Sequence of the second protein:
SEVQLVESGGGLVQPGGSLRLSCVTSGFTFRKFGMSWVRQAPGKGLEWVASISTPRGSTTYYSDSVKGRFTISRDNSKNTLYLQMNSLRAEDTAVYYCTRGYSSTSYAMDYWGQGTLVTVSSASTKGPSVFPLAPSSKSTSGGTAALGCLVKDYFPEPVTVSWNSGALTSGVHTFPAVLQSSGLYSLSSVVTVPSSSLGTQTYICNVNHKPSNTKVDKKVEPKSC

The following describes two proteins that form a bound complex.

Contacts between the two chains:
Residue S55 in the second protein interacts with residue V8 in the first protein (closest heavy-atom distance 4.4 Å).
Residue Y63 in the second protein is in contact with residue Y7 in the first protein (closest heavy-atom distance 3.4 Å).
Residue Y63 in the second protein is in contact with residue N6 in the first protein (closest heavy-atom distance 4.2 Å).
Residue R58 in the second protein is in contact with residue H12 in the first protein (closest heavy-atom distance 4.7 Å).
Residue T56 in the second protein interacts with residue T10 in the first protein (closest heavy-atom distance 3.2 Å).
Residue Y63 in the second protein is in contact with residue V8 in the first protein (closest heavy-atom distance 3.0 Å).
Residue T107 in the second protein is in contact with residue Y7 in the first protein (closest heavy-atom distance 4.0 Å).
Residue Y109 in the second protein interacts with residue Y7 in the first protein (closest heavy-atom distance 3.3 Å).
Residue S55 in the second protein is in contact with residue V9 in the first protein (closest heavy-atom distance 3.2 Å).
Residue Y109 in the second protein contacts residue V9 in the first protein (closest heavy-atom distance 3.6 Å).
Residue S108 in the second protein is in contact with residue Y7 in the first protein (closest heavy-atom distance 3.6 Å).
Residue S106 in the second protein interacts with residue T10 in the first protein (closest heavy-atom distance 2.7 Å).
Residue S108 in the second protein is in contact with residue V9 in the first protein (closest heavy-atom distance 3.5 Å).
Residue S105 in the second protein interacts with residue V9 in the first protein (closest heavy-atom distance 3.9 Å).
Residue T61 in the second protein contacts residue V8 in the first protein (closest heavy-atom distance 4.3 Å).
Residue A110 in the second protein is in contact with residue Y7 in the first protein (closest heavy-atom distance 4.8 Å).
Residue T107 in the second protein is in contact with residue T10 in the first protein (closest heavy-atom distance 4.9 Å).
Residue T56 in the second protein is in contact with residue V9 in the first protein (closest heavy-atom distance 2.9 Å).
Residue G36 in the second protein contacts residue V9 in the first protein (closest heavy-atom distance 4.0 Å).
Residue S106 in the second protein is in contact with residue V9 in the first protein (closest heavy-atom distance 3.4 Å).
Residue Y109 in the second protein interacts with residue V8 in the first protein (closest heavy-atom distance 2.8 Å).
Residue T107 in the second protein contacts residue V9 in the first protein (closest heavy-atom distance 3.6 Å).

Sequence of the first protein:
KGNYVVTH